Residue-level contacts at the interface:
Residue T93 in chain A interacts with residue L11 in chain B (closest heavy-atom distance 3.9 Å).
Residue I268 in chain A interacts with residue L8 in chain B (closest heavy-atom distance 4.9 Å).
Residue L264 in chain A contacts residue L11 in chain B (closest heavy-atom distance 4.4 Å).
Residue L107 in chain A is in contact with residue Q13 in chain B (closest heavy-atom distance 2.9 Å).
Residue E267 in chain A is in contact with residue K6 in chain B (closest heavy-atom distance 3.0 Å).
Residue F102 in chain A contacts residue L12 in chain B (closest heavy-atom distance 3.9 Å).
Residue K97 in chain A contacts residue L12 in chain B (closest heavy-atom distance 3.2 Å).
Residue T90 in chain A is in contact with residue L11 in chain B (closest heavy-atom distance 4.0 Å).
Residue L114 in chain A interacts with residue L8 in chain B (closest heavy-atom distance 4.0 Å).
Residue P263 in chain A interacts with residue I7 in chain B (closest heavy-atom distance 3.9 Å).
Residue V111 in chain A contacts residue L8 in chain B (closest heavy-atom distance 3.5 Å).
Residue K115 in chain A is in contact with residue L8 in chain B (closest heavy-atom distance 3.9 Å).
Residue V111 in chain A contacts residue H9 in chain B (closest heavy-atom distance 4.0 Å).
Residue L114 in chain A is in contact with residue L12 in chain B (closest heavy-atom distance 3.5 Å).
Residue E267 in chain A interacts with residue H5 in chain B (closest heavy-atom distance 3.1 Å).
Residue V111 in chain A contacts residue H5 in chain B (closest heavy-atom distance 3.4 Å).
Residue L107 in chain A contacts residue L12 in chain B (closest heavy-atom distance 3.8 Å).
Residue E267 in chain A interacts with residue L8 in chain B (closest heavy-atom distance 3.1 Å).
Residue T93 in chain A is in contact with residue L8 in chain B (closest heavy-atom distance 4.2 Å).
Residue K97 in chain A interacts with residue L11 in chain B (closest heavy-atom distance 2.7 Å).
Residue Q110 in chain A is in contact with residue L12 in chain B (closest heavy-atom distance 3.4 Å).
Residue V111 in chain A is in contact with residue L12 in chain B (closest heavy-atom distance 3.6 Å).
Residue V89 in chain A is in contact with residue L8 in chain B (closest heavy-atom distance 4.1 Å).
Residue L107 in chain A contacts residue H9 in chain B (closest heavy-atom distance 3.1 Å).
Residue L264 in chain A interacts with residue I7 in chain B (closest heavy-atom distance 3.5 Å).
Residue L264 in chain A contacts residue L8 in chain B (closest heavy-atom distance 4.1 Å).
Residue T93 in chain A is in contact with residue L12 in chain B (closest heavy-atom distance 3.7 Å).
Residue E267 in chain A is in contact with residue I7 in chain B (closest heavy-atom distance 3.2 Å).
Residue K97 in chain A interacts with residue Q13 in chain B (closest heavy-atom distance 3.4 Å).
Residue R270 in chain A interacts with residue H5 in chain B (closest heavy-atom distance 4.7 Å).
Residue K115 in chain A is in contact with residue H5 in chain B (closest heavy-atom distance 2.9 Å).
Residue N108 in chain A is in contact with residue H9 in chain B (closest heavy-atom distance 4.1 Å).
Residue E94 in chain A contacts residue L11 in chain B (closest heavy-atom distance 4.1 Å).
Residue V89 in chain A is in contact with residue L11 in chain B (closest heavy-atom distance 4.5 Å).

Sequence of chain A:
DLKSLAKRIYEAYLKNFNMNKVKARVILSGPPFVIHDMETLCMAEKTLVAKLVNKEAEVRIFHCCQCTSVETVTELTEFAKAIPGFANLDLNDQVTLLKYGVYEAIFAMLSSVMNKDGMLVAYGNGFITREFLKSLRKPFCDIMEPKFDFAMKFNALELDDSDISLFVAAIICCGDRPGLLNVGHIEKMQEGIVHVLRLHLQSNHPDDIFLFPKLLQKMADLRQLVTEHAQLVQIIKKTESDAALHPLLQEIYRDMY

The following describes two proteins that form a bound complex.

Sequence of chain B:
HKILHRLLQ